Sequence of protein 2:
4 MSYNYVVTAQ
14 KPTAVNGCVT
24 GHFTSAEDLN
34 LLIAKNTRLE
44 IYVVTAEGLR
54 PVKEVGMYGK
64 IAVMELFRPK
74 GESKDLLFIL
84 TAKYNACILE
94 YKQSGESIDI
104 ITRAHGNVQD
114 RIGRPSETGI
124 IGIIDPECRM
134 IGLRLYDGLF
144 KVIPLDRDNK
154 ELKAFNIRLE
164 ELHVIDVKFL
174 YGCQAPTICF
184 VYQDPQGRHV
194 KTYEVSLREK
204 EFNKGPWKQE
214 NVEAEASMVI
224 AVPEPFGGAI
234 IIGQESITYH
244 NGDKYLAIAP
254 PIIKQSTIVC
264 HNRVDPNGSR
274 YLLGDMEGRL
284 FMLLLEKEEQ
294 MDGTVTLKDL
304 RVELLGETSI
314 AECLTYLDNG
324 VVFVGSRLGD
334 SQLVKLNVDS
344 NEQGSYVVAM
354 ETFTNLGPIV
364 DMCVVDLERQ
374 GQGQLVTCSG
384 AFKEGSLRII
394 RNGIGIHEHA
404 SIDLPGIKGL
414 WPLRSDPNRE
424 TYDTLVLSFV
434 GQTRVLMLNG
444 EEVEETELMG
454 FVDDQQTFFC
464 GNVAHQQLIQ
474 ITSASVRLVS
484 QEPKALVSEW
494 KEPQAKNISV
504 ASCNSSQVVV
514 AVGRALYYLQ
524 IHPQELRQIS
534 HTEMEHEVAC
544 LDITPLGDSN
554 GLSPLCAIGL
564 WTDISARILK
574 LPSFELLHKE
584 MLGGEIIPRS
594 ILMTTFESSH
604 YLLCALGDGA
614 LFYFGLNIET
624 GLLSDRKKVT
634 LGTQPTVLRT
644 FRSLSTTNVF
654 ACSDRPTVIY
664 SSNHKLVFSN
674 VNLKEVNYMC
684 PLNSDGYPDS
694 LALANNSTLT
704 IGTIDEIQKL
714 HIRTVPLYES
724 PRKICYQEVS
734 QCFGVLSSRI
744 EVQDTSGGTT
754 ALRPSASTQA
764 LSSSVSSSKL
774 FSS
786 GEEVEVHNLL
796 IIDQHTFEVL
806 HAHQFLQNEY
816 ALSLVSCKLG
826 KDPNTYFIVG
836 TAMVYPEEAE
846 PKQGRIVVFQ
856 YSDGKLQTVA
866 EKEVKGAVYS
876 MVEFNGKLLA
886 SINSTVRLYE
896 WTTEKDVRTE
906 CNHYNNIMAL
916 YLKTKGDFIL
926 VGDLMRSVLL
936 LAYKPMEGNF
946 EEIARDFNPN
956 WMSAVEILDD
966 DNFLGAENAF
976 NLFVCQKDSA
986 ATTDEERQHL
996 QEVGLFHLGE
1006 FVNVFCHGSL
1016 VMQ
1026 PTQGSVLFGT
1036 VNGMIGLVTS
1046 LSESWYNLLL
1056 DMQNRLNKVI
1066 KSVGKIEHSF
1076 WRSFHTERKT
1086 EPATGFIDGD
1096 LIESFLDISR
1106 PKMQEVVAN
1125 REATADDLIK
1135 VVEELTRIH

This data describes a binding interaction between two proteins.

Sequence of protein 1:
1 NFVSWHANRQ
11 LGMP

Residue-level contacts at the interface:
Residue P846 in protein 2 is in contact with residue V3 in protein 1 (closest heavy-atom distance 4.2 Å).
Residue N973 in protein 2 interacts with residue R9 in protein 1 (closest heavy-atom distance 3.3 Å).
Residue Y874 in protein 2 interacts with residue F2 in protein 1 (closest heavy-atom distance 3.2 Å).
Residue F1006 in protein 2 is in contact with residue Q10 in protein 1 (closest heavy-atom distance 4.8 Å).
Residue R330 in protein 2 interacts with residue M13 in protein 1 (closest heavy-atom distance 4.4 Å).
Residue N1008 in protein 2 contacts residue R9 in protein 1 (closest heavy-atom distance 5.0 Å).
Residue M957 in protein 2 is in contact with residue R9 in protein 1 (closest heavy-atom distance 2.7 Å).
Residue F385 in protein 2 is in contact with residue P14 in protein 1 (closest heavy-atom distance 4.2 Å).
Residue E843 in protein 2 interacts with residue N1 in protein 1 (closest heavy-atom distance 2.8 Å).
Residue V1036 in protein 2 is in contact with residue Q10 in protein 1 (closest heavy-atom distance 3.4 Å).
Residue V839 in protein 2 contacts residue V3 in protein 1 (closest heavy-atom distance 4.0 Å).
Residue F1006 in protein 2 is in contact with residue R9 in protein 1 (closest heavy-atom distance 3.9 Å).
Residue S958 in protein 2 contacts residue R9 in protein 1 (closest heavy-atom distance 4.1 Å).
Residue Y840 in protein 2 interacts with residue N1 in protein 1 (closest heavy-atom distance 3.5 Å).
Residue W956 in protein 2 contacts residue R9 in protein 1 (closest heavy-atom distance 3.5 Å).
Residue V1036 in protein 2 interacts with residue G12 in protein 1 (closest heavy-atom distance 4.2 Å).
Residue A844 in protein 2 contacts residue N1 in protein 1 (closest heavy-atom distance 3.3 Å).
Residue L915 in protein 2 interacts with residue H6 in protein 1 (closest heavy-atom distance 3.5 Å).
Residue V363 in protein 2 interacts with residue L11 in protein 1 (closest heavy-atom distance 3.8 Å).
Residue E845 in protein 2 contacts residue N1 in protein 1 (closest heavy-atom distance 4.4 Å).
Residue L817 in protein 2 contacts residue V3 in protein 1 (closest heavy-atom distance 4.3 Å).
Residue L915 in protein 2 is in contact with residue R9 in protein 1 (closest heavy-atom distance 4.9 Å).
Residue A872 in protein 2 interacts with residue V3 in protein 1 (closest heavy-atom distance 4.8 Å).
Residue P361 in protein 2 is in contact with residue Q10 in protein 1 (closest heavy-atom distance 3.8 Å).
Residue P846 in protein 2 is in contact with residue N1 in protein 1 (closest heavy-atom distance 4.4 Å).
Residue V1036 in protein 2 interacts with residue L11 in protein 1 (closest heavy-atom distance 4.1 Å).
Residue Y815 in protein 2 contacts residue V3 in protein 1 (closest heavy-atom distance 3.6 Å).
Residue N1008 in protein 2 contacts residue Q10 in protein 1 (closest heavy-atom distance 3.0 Å).
Residue G383 in protein 2 interacts with residue L11 in protein 1 (closest heavy-atom distance 4.1 Å).
Residue E845 in protein 2 is in contact with residue F2 in protein 1 (closest heavy-atom distance 5.0 Å).
Residue F385 in protein 2 is in contact with residue L11 in protein 1 (closest heavy-atom distance 4.0 Å).
Residue P841 in protein 2 is in contact with residue N1 in protein 1 (closest heavy-atom distance 4.8 Å).
Residue M913 in protein 2 interacts with residue F2 in protein 1 (closest heavy-atom distance 4.8 Å).
Residue P361 in protein 2 is in contact with residue L11 in protein 1 (closest heavy-atom distance 4.1 Å).
Residue R330 in protein 2 is in contact with residue G12 in protein 1 (closest heavy-atom distance 4.5 Å).
Residue A844 in protein 2 is in contact with residue V3 in protein 1 (closest heavy-atom distance 5.0 Å).
Residue L915 in protein 2 is in contact with residue F2 in protein 1 (closest heavy-atom distance 4.2 Å).
Residue R330 in protein 2 contacts residue L11 in protein 1 (closest heavy-atom distance 3.0 Å).
Residue R725 in protein 2 interacts with residue A7 in protein 1 (closest heavy-atom distance 3.8 Å).
Residue Y916 in protein 2 interacts with residue R9 in protein 1 (closest heavy-atom distance 2.7 Å).
Residue S958 in protein 2 is in contact with residue Q10 in protein 1 (closest heavy-atom distance 4.8 Å).
Residue V363 in protein 2 is in contact with residue Q10 in protein 1 (closest heavy-atom distance 4.0 Å).
Residue Y874 in protein 2 interacts with residue V3 in protein 1 (closest heavy-atom distance 3.8 Å).
Residue Y916 in protein 2 contacts residue H6 in protein 1 (closest heavy-atom distance 3.2 Å).
Residue L331 in protein 2 interacts with residue P14 in protein 1 (closest heavy-atom distance 3.9 Å).
Residue V839 in protein 2 interacts with residue N1 in protein 1 (closest heavy-atom distance 4.3 Å).
Residue W956 in protein 2 is in contact with residue W5 in protein 1 (closest heavy-atom distance 5.0 Å).
Residue A384 in protein 2 contacts residue L11 in protein 1 (closest heavy-atom distance 3.5 Å).
Residue V1036 in protein 2 contacts residue R9 in protein 1 (closest heavy-atom distance 4.3 Å).
Residue E790 in protein 2 is in contact with residue S4 in protein 1 (closest heavy-atom distance 4.8 Å).
Residue L331 in protein 2 interacts with residue L11 in protein 1 (closest heavy-atom distance 3.8 Å).
Residue R330 in protein 2 contacts residue P14 in protein 1 (closest heavy-atom distance 3.1 Å).
Residue A844 in protein 2 interacts with residue F2 in protein 1 (closest heavy-atom distance 3.2 Å).